Sequence of the second protein:
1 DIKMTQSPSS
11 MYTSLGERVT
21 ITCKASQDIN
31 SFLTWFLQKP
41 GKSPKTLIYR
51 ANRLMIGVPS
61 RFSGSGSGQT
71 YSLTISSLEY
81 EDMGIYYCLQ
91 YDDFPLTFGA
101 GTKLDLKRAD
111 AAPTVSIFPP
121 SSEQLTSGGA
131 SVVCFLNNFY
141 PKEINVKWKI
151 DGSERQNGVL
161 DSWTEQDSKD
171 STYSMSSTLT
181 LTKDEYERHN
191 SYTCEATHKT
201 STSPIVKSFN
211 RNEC

Interface contacts:
Residue I56 in the second protein interacts with residue D1 in the first protein (closest heavy-atom distance 3.6 Å).
Residue R50 in the second protein interacts with residue E5 in the first protein (closest heavy-atom distance 2.7 Å).
Residue Y91 in the second protein is in contact with residue L7 in the first protein (closest heavy-atom distance 4.5 Å).
Residue L54 in the second protein interacts with residue D1 in the first protein (closest heavy-atom distance 3.9 Å).
Residue M55 in the second protein is in contact with residue D1 in the first protein (closest heavy-atom distance 4.4 Å).
Residue F94 in the second protein contacts residue L11 in the first protein (closest heavy-atom distance 3.4 Å).
Residue Y91 in the second protein is in contact with residue E5 in the first protein (closest heavy-atom distance 3.7 Å).
Residue Y49 in the second protein is in contact with residue A2 in the first protein (closest heavy-atom distance 3.5 Å).
Residue Y91 in the second protein contacts residue D6 in the first protein (closest heavy-atom distance 2.9 Å).
Residue F94 in the second protein contacts residue R10 in the first protein (closest heavy-atom distance 4.9 Å).
Residue Y49 in the second protein is in contact with residue D1 in the first protein (closest heavy-atom distance 3.3 Å).
Residue Y49 in the second protein is in contact with residue E5 in the first protein (closest heavy-atom distance 3.6 Å).
Residue F94 in the second protein contacts residue A9 in the first protein (closest heavy-atom distance 4.8 Å).
Residue R53 in the second protein contacts residue E5 in the first protein (closest heavy-atom distance 4.1 Å).
Residue Y49 in the second protein contacts residue D6 in the first protein (closest heavy-atom distance 4.1 Å).
Residue F32 in the second protein contacts residue E5 in the first protein (closest heavy-atom distance 4.0 Å).

The following describes two proteins that form a bound complex.

Sequence of the first protein:
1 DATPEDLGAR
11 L